This data describes a binding interaction between two proteins.

Sequence of the second protein:
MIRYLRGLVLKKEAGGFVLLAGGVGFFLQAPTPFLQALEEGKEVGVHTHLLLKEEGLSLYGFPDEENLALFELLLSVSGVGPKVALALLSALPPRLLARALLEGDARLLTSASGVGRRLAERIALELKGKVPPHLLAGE

Sequence of the first protein:
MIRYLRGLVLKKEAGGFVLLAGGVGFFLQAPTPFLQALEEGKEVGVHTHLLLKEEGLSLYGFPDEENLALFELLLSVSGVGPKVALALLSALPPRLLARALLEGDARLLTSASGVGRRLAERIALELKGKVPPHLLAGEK

Residue-level contacts at the interface:
Residue V24 in the first protein is in contact with residue F26 in the second protein (closest heavy-atom distance 4.8 Å).
Residue G23 in the first protein contacts residue L5 in the second protein (closest heavy-atom distance 3.3 Å).
Residue L57 in the first protein contacts residue L50 in the second protein (closest heavy-atom distance 4.6 Å).
Residue G23 in the first protein is in contact with residue R6 in the second protein (closest heavy-atom distance 3.7 Å).
Residue L57 in the first protein is in contact with residue M1 in the second protein (closest heavy-atom distance 3.6 Å).
Residue L20 in the first protein is in contact with residue Y4 in the second protein (closest heavy-atom distance 3.3 Å).
Residue S58 in the first protein is in contact with residue M1 in the second protein (closest heavy-atom distance 4.5 Å).
Residue E55 in the first protein is in contact with residue L52 in the second protein (closest heavy-atom distance 3.2 Å).
Residue V24 in the first protein is in contact with residue I2 in the second protein (closest heavy-atom distance 3.6 Å).
Residue G25 in the first protein contacts residue L5 in the second protein (closest heavy-atom distance 4.9 Å).
Residue L20 in the first protein is in contact with residue R3 in the second protein (closest heavy-atom distance 4.3 Å).
Residue V24 in the first protein is in contact with residue Y4 in the second protein (closest heavy-atom distance 4.7 Å).
Residue G22 in the first protein contacts residue R6 in the second protein (closest heavy-atom distance 4.1 Å).
Residue E55 in the first protein contacts residue L50 in the second protein (closest heavy-atom distance 3.4 Å).
Residue F26 in the first protein contacts residue R3 in the second protein (closest heavy-atom distance 4.7 Å).
Residue E55 in the first protein is in contact with residue L51 in the second protein (closest heavy-atom distance 4.0 Å).
Residue F27 in the first protein contacts residue I2 in the second protein (closest heavy-atom distance 4.8 Å).
Residue F27 in the first protein is in contact with residue R3 in the second protein (closest heavy-atom distance 4.9 Å).
Residue F26 in the first protein contacts residue I2 in the second protein (closest heavy-atom distance 4.7 Å).
Residue G23 in the first protein contacts residue Y4 in the second protein (closest heavy-atom distance 4.9 Å).
Residue G25 in the first protein is in contact with residue Y4 in the second protein (closest heavy-atom distance 4.2 Å).
Residue F26 in the first protein is in contact with residue M1 in the second protein (closest heavy-atom distance 3.1 Å).
Residue G25 in the first protein interacts with residue M1 in the second protein (closest heavy-atom distance 3.3 Å).
Residue V24 in the first protein interacts with residue R3 in the second protein (closest heavy-atom distance 4.8 Å).
Residue V18 in the first protein is in contact with residue R3 in the second protein (closest heavy-atom distance 4.3 Å).
Residue I2 in the first protein is in contact with residue M1 in the second protein (closest heavy-atom distance 4.7 Å).
Residue L59 in the first protein contacts residue M1 in the second protein (closest heavy-atom distance 4.4 Å).
Residue F27 in the first protein contacts residue M1 in the second protein (closest heavy-atom distance 2.6 Å).
Residue E13 in the first protein interacts with residue R3 in the second protein (closest heavy-atom distance 4.2 Å).
Residue E55 in the first protein is in contact with residue H49 in the second protein (closest heavy-atom distance 4.7 Å).
Residue G25 in the first protein is in contact with residue I2 in the second protein (closest heavy-atom distance 3.2 Å).
Residue K11 in the first protein interacts with residue R3 in the second protein (closest heavy-atom distance 4.7 Å).
Residue G25 in the first protein interacts with residue R3 in the second protein (closest heavy-atom distance 2.5 Å).
Residue V24 in the first protein interacts with residue L5 in the second protein (closest heavy-atom distance 4.5 Å).